Interface contacts:
Residue N172 in protein 2 interacts with residue S268 in protein 1 (closest heavy-atom distance 3.2 Å).
Residue N181 in protein 2 contacts residue P252 in protein 1 (closest heavy-atom distance 3.3 Å).
Residue V177 in protein 2 is in contact with residue C256 in protein 1 (closest heavy-atom distance 4.2 Å).
Residue G133 in protein 2 interacts with residue V264 in protein 1 (closest heavy-atom distance 3.8 Å).
Residue T171 in protein 2 contacts residue I271 in protein 1 (closest heavy-atom distance 3.4 Å).
Residue N172 in protein 2 interacts with residue C256 in protein 1 (closest heavy-atom distance 3.4 Å).
Residue N172 in protein 2 contacts residue L255 in protein 1 (closest heavy-atom distance 3.4 Å).
Residue E129 in protein 2 interacts with residue R251 in protein 1 (closest heavy-atom distance 3.1 Å).
Residue G176 in protein 2 is in contact with residue R254 in protein 1 (closest heavy-atom distance 3.1 Å).
Residue I205 in protein 2 contacts residue V249 in protein 1 (closest heavy-atom distance 3.9 Å).
Residue N172 in protein 2 interacts with residue F266 in protein 1 (closest heavy-atom distance 3.5 Å).
Residue Y185 in protein 2 interacts with residue P250 in protein 1 (closest heavy-atom distance 4.1 Å).
Residue G133 in protein 2 contacts residue N265 in protein 1 (closest heavy-atom distance 3.8 Å).
Residue G174 in protein 2 interacts with residue F266 in protein 1 (closest heavy-atom distance 3.6 Å).
Residue I184 in protein 2 interacts with residue P252 in protein 1 (closest heavy-atom distance 3.4 Å).
Residue N206 in protein 2 is in contact with residue Y112 in protein 1 (closest heavy-atom distance 3.5 Å).
Residue P128 in protein 2 is in contact with residue T111 in protein 1 (closest heavy-atom distance 4.2 Å).
Residue G176 in protein 2 is in contact with residue F266 in protein 1 (closest heavy-atom distance 2.9 Å).
Residue G139 in protein 2 is in contact with residue T263 in protein 1 (closest heavy-atom distance 4.1 Å).
Residue M175 in protein 2 interacts with residue R251 in protein 1 (closest heavy-atom distance 3.8 Å).
Residue Q167 in protein 2 is in contact with residue F266 in protein 1 (closest heavy-atom distance 3.8 Å).
Residue C134 in protein 2 interacts with residue N265 in protein 1 (closest heavy-atom distance 3.2 Å).
Residue M132 in protein 2 interacts with residue V264 in protein 1 (closest heavy-atom distance 3.2 Å).
Residue Y185 in protein 2 contacts residue V249 in protein 1 (closest heavy-atom distance 4.1 Å).
Residue I169 in protein 2 contacts residue S268 in protein 1 (closest heavy-atom distance 3.0 Å).
Residue E129 in protein 2 interacts with residue T111 in protein 1 (closest heavy-atom distance 3.6 Å).
Residue T171 in protein 2 is in contact with residue T269 in protein 1 (closest heavy-atom distance 4.1 Å).
Residue G178 in protein 2 contacts residue L255 in protein 1 (closest heavy-atom distance 3.8 Å).
Residue M175 in protein 2 is in contact with residue F266 in protein 1 (closest heavy-atom distance 3.5 Å).
Residue E129 in protein 2 interacts with residue Y112 in protein 1 (closest heavy-atom distance 2.7 Å).
Residue E131 in protein 2 interacts with residue V264 in protein 1 (closest heavy-atom distance 3.2 Å).
Residue I184 in protein 2 interacts with residue R251 in protein 1 (closest heavy-atom distance 4.0 Å).
Residue G139 in protein 2 interacts with residue N265 in protein 1 (closest heavy-atom distance 3.1 Å).
Residue V177 in protein 2 contacts residue R254 in protein 1 (closest heavy-atom distance 4.1 Å).
Residue D136 in protein 2 interacts with residue N265 in protein 1 (closest heavy-atom distance 3.3 Å).
Residue I205 in protein 2 is in contact with residue Y112 in protein 1 (closest heavy-atom distance 3.7 Å).
Residue V177 in protein 2 interacts with residue P253 in protein 1 (closest heavy-atom distance 4.1 Å).
Residue V137 in protein 2 contacts residue S267 in protein 1 (closest heavy-atom distance 4.0 Å).
Residue V177 in protein 2 contacts residue P252 in protein 1 (closest heavy-atom distance 3.5 Å).
Residue L182 in protein 2 interacts with residue P252 in protein 1 (closest heavy-atom distance 4.2 Å).
Residue A130 in protein 2 is in contact with residue R251 in protein 1 (closest heavy-atom distance 4.2 Å).
Residue Y185 in protein 2 contacts residue R251 in protein 1 (closest heavy-atom distance 2.7 Å).
Residue N181 in protein 2 is in contact with residue P253 in protein 1 (closest heavy-atom distance 4.3 Å).
Residue P128 in protein 2 is in contact with residue V249 in protein 1 (closest heavy-atom distance 3.8 Å).
Residue S207 in protein 2 is in contact with residue Y112 in protein 1 (closest heavy-atom distance 3.9 Å).
Residue E131 in protein 2 interacts with residue T263 in protein 1 (closest heavy-atom distance 4.3 Å).
Residue I184 in protein 2 is in contact with residue P250 in protein 1 (closest heavy-atom distance 3.5 Å).
Residue V137 in protein 2 is in contact with residue N265 in protein 1 (closest heavy-atom distance 2.7 Å).
Residue V137 in protein 2 contacts residue K259 in protein 1 (closest heavy-atom distance 3.7 Å).
Residue Y185 in protein 2 interacts with residue P252 in protein 1 (closest heavy-atom distance 3.2 Å).
Residue V127 in protein 2 contacts residue R251 in protein 1 (closest heavy-atom distance 4.2 Å).
Residue V179 in protein 2 interacts with residue I271 in protein 1 (closest heavy-atom distance 3.9 Å).
Residue V177 in protein 2 is in contact with residue L255 in protein 1 (closest heavy-atom distance 3.8 Å).
Residue N172 in protein 2 contacts residue T269 in protein 1 (closest heavy-atom distance 2.8 Å).
Residue G138 in protein 2 interacts with residue N265 in protein 1 (closest heavy-atom distance 4.2 Å).
Residue M175 in protein 2 interacts with residue R254 in protein 1 (closest heavy-atom distance 3.7 Å).
Residue P128 in protein 2 is in contact with residue R251 in protein 1 (closest heavy-atom distance 2.6 Å).
Residue G176 in protein 2 is in contact with residue C256 in protein 1 (closest heavy-atom distance 3.2 Å).
Residue G176 in protein 2 is in contact with residue L255 in protein 1 (closest heavy-atom distance 2.9 Å).
Residue V137 in protein 2 contacts residue F266 in protein 1 (closest heavy-atom distance 3.8 Å).

Sequence of protein 2:
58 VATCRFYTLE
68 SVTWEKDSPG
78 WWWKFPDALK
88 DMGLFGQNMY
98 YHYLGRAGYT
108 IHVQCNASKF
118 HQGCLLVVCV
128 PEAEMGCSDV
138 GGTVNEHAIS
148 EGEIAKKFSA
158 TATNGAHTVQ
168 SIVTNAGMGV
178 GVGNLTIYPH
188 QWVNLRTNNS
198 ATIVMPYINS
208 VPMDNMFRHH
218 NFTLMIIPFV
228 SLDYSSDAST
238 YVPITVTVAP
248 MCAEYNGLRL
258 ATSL

Sequence of protein 1:
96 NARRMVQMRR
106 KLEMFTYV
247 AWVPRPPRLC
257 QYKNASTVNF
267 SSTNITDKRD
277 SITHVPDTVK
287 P

The following describes two proteins that form a bound complex.